Interface contacts:
Residue D84 in chain A contacts residue R59 in chain B (closest heavy-atom distance 3.7 Å).
Residue A77 in chain A interacts with residue A40 in chain B (closest heavy-atom distance 3.8 Å).
Residue D176 in chain A is in contact with residue Y60 in chain B (closest heavy-atom distance 3.0 Å).
Residue E188 in chain A is in contact with residue Y60 in chain B (closest heavy-atom distance 3.5 Å).
Residue F72 in chain A is in contact with residue S64 in chain B (closest heavy-atom distance 4.4 Å).
Residue P76 in chain A interacts with residue G42 in chain B (closest heavy-atom distance 3.9 Å).
Residue A80 in chain A contacts residue A36 in chain B (closest heavy-atom distance 4.4 Å).
Residue L257 in chain A is in contact with residue L56 in chain B (closest heavy-atom distance 4.5 Å).
Residue P179 in chain A is in contact with residue Y60 in chain B (closest heavy-atom distance 3.9 Å).
Residue Y183 in chain A is in contact with residue R59 in chain B (closest heavy-atom distance 3.4 Å).
Residue Y260 in chain A interacts with residue V54 in chain B (closest heavy-atom distance 4.1 Å).
Residue Y183 in chain A contacts residue L56 in chain B (closest heavy-atom distance 4.0 Å).
Residue Y260 in chain A contacts residue P51 in chain B (closest heavy-atom distance 3.2 Å).
Residue A81 in chain A interacts with residue R59 in chain B (closest heavy-atom distance 2.5 Å).
Residue C175 in chain A contacts residue Y60 in chain B (closest heavy-atom distance 3.5 Å).
Residue I74 in chain A contacts residue C39 in chain B (closest heavy-atom distance 3.9 Å).
Residue P85 in chain A interacts with residue R59 in chain B (closest heavy-atom distance 3.5 Å).
Residue A81 in chain A contacts residue A41 in chain B (closest heavy-atom distance 4.3 Å).
Residue E188 in chain A is in contact with residue N62 in chain B (closest heavy-atom distance 3.7 Å).
Residue Y260 in chain A interacts with residue V46 in chain B (closest heavy-atom distance 3.7 Å).
Residue A81 in chain A interacts with residue G58 in chain B (closest heavy-atom distance 3.7 Å).
Residue Y183 in chain A contacts residue T61 in chain B (closest heavy-atom distance 3.0 Å).
Residue P76 in chain A interacts with residue A40 in chain B (closest heavy-atom distance 3.4 Å).
Residue Y260 in chain A interacts with residue T52 in chain B (closest heavy-atom distance 3.3 Å).
Residue L82 in chain A contacts residue T43 in chain B (closest heavy-atom distance 3.6 Å).
Residue R261 in chain A interacts with residue T52 in chain B (closest heavy-atom distance 3.9 Å).
Residue Y183 in chain A contacts residue Y60 in chain B (closest heavy-atom distance 3.2 Å).
Residue N78 in chain A contacts residue S38 in chain B (closest heavy-atom distance 3.9 Å).
Residue P75 in chain A interacts with residue C39 in chain B (closest heavy-atom distance 3.9 Å).
Residue L82 in chain A contacts residue K57 in chain B (closest heavy-atom distance 3.4 Å).
Residue P75 in chain A is in contact with residue S38 in chain B (closest heavy-atom distance 3.3 Å).
Residue N78 in chain A is in contact with residue C39 in chain B (closest heavy-atom distance 3.3 Å).
Residue V187 in chain A contacts residue Y60 in chain B (closest heavy-atom distance 2.3 Å).
Residue P75 in chain A is in contact with residue A40 in chain B (closest heavy-atom distance 3.4 Å).
Residue L82 in chain A contacts residue G58 in chain B (closest heavy-atom distance 4.5 Å).
Residue A80 in chain A interacts with residue R59 in chain B (closest heavy-atom distance 3.0 Å).
Residue P179 in chain A interacts with residue R59 in chain B (closest heavy-atom distance 3.6 Å).
Residue N78 in chain A contacts residue P34 in chain B (closest heavy-atom distance 3.9 Å).
Residue P179 in chain A is in contact with residue G58 in chain B (closest heavy-atom distance 4.2 Å).
Residue I74 in chain A contacts residue A40 in chain B (closest heavy-atom distance 3.4 Å).
Residue N78 in chain A contacts residue T35 in chain B (closest heavy-atom distance 3.1 Å).
Residue A80 in chain A interacts with residue T35 in chain B (closest heavy-atom distance 4.2 Å).
Residue P179 in chain A interacts with residue L56 in chain B (closest heavy-atom distance 4.4 Å).
Residue A80 in chain A is in contact with residue P34 in chain B (closest heavy-atom distance 3.8 Å).
Residue D176 in chain A interacts with residue R59 in chain B (closest heavy-atom distance 3.5 Å).
Residue R180 in chain A is in contact with residue V54 in chain B (closest heavy-atom distance 4.0 Å).
Residue R180 in chain A interacts with residue L56 in chain B (closest heavy-atom distance 3.7 Å).
Residue A77 in chain A contacts residue C39 in chain B (closest heavy-atom distance 4.0 Å).
Residue A81 in chain A contacts residue A36 in chain B (closest heavy-atom distance 3.9 Å).
Residue I74 in chain A interacts with residue Q66 in chain B (closest heavy-atom distance 4.0 Å).
Residue A81 in chain A interacts with residue A40 in chain B (closest heavy-atom distance 3.8 Å).
Residue A83 in chain A contacts residue R59 in chain B (closest heavy-atom distance 3.1 Å).
Residue D176 in chain A contacts residue G58 in chain B (closest heavy-atom distance 3.6 Å).
Residue A81 in chain A contacts residue C39 in chain B (closest heavy-atom distance 4.4 Å).
Residue A77 in chain A interacts with residue G42 in chain B (closest heavy-atom distance 4.6 Å).
Residue L257 in chain A is in contact with residue V54 in chain B (closest heavy-atom distance 3.9 Å).
Residue L257 in chain A contacts residue A44 in chain B (closest heavy-atom distance 3.7 Å).
Residue P85 in chain A is in contact with residue G58 in chain B (closest heavy-atom distance 3.8 Å).
Residue L82 in chain A contacts residue R59 in chain B (closest heavy-atom distance 4.2 Å).
Residue A182 in chain A is in contact with residue Y60 in chain B (closest heavy-atom distance 3.4 Å).

Sequence of chain B:
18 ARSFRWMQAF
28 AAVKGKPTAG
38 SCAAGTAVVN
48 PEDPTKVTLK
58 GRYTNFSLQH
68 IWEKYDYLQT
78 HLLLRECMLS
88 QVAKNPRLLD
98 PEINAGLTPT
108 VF

Sequence of chain A:
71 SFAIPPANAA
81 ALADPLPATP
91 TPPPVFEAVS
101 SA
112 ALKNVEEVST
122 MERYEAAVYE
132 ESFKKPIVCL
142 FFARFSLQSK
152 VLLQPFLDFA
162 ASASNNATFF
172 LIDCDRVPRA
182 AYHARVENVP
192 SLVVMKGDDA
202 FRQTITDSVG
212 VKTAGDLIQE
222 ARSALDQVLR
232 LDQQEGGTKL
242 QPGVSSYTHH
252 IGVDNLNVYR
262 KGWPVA

These two protein chains interact to form a complex.